The following describes two proteins that form a bound complex.

Sequence of protein 2:
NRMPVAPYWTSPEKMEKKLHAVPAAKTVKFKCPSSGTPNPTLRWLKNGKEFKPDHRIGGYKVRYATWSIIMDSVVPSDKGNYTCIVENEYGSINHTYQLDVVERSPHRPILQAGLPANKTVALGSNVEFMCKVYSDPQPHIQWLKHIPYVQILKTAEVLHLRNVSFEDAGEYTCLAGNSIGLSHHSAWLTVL

Sequence of protein 1:
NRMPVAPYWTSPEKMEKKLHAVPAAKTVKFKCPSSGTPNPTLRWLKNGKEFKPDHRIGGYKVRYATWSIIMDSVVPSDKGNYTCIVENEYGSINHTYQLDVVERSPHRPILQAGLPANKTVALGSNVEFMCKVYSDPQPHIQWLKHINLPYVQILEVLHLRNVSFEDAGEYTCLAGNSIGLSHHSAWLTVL

Contacts between the two chains:
Residue M136 in protein 2 contacts residue S79 in protein 1 (closest heavy-atom distance 3.6 Å).
Residue M136 in protein 2 contacts residue V81 in protein 1 (closest heavy-atom distance 3.9 Å).
Residue E134 in protein 2 is in contact with residue G64 in protein 1 (closest heavy-atom distance 2.9 Å).
Residue K138 in protein 2 interacts with residue E109 in protein 1 (closest heavy-atom distance 2.9 Å).
Residue I63 in protein 2 is in contact with residue E134 in protein 1 (closest heavy-atom distance 3.5 Å).
Residue I63 in protein 2 is in contact with residue M136 in protein 1 (closest heavy-atom distance 3.2 Å).
Residue V81 in protein 2 is in contact with residue M136 in protein 1 (closest heavy-atom distance 4.0 Å).
Residue A31 in protein 2 contacts residue A123 in protein 1 (closest heavy-atom distance 4.0 Å).
Residue S79 in protein 2 contacts residue M136 in protein 1 (closest heavy-atom distance 3.3 Å).
Residue A31 in protein 2 contacts residue L121 in protein 1 (closest heavy-atom distance 3.9 Å).
Residue A119 in protein 2 interacts with residue A30 in protein 1 (closest heavy-atom distance 4.3 Å).
Residue N124 in protein 2 interacts with residue D78 in protein 1 (closest heavy-atom distance 4.3 Å).
Residue L121 in protein 2 is in contact with residue V81 in protein 1 (closest heavy-atom distance 3.8 Å).
Residue L117 in protein 2 contacts residue H113 in protein 1 (closest heavy-atom distance 4.5 Å).
Residue Q118 in protein 2 contacts residue A30 in protein 1 (closest heavy-atom distance 4.8 Å).
Residue S79 in protein 2 interacts with residue L121 in protein 1 (closest heavy-atom distance 3.5 Å).
Residue S79 in protein 2 interacts with residue A123 in protein 1 (closest heavy-atom distance 4.4 Å).
Residue H113 in protein 2 contacts residue I116 in protein 1 (closest heavy-atom distance 4.3 Å).
Residue H113 in protein 2 contacts residue L117 in protein 1 (closest heavy-atom distance 4.6 Å).
Residue M136 in protein 2 interacts with residue I63 in protein 1 (closest heavy-atom distance 3.6 Å).
Residue A31 in protein 2 interacts with residue A119 in protein 1 (closest heavy-atom distance 4.2 Å).
Residue L121 in protein 2 contacts residue S79 in protein 1 (closest heavy-atom distance 3.3 Å).
Residue R110 in protein 2 is in contact with residue A119 in protein 1 (closest heavy-atom distance 3.8 Å).
Residue A31 in protein 2 is in contact with residue G120 in protein 1 (closest heavy-atom distance 3.6 Å).
Residue E134 in protein 2 is in contact with residue G65 in protein 1 (closest heavy-atom distance 4.6 Å).
Residue K125 in protein 2 is in contact with residue D78 in protein 1 (closest heavy-atom distance 2.9 Å).
Residue A123 in protein 2 contacts residue S79 in protein 1 (closest heavy-atom distance 4.3 Å).
Residue E134 in protein 2 is in contact with residue I63 in protein 1 (closest heavy-atom distance 3.4 Å).
Residue A119 in protein 2 is in contact with residue R110 in protein 1 (closest heavy-atom distance 3.7 Å).
Residue I116 in protein 2 interacts with residue I116 in protein 1 (closest heavy-atom distance 4.1 Å).
Residue A30 in protein 2 is in contact with residue A119 in protein 1 (closest heavy-atom distance 4.3 Å).
Residue L121 in protein 2 interacts with residue A31 in protein 1 (closest heavy-atom distance 3.7 Å).
Residue T126 in protein 2 interacts with residue D78 in protein 1 (closest heavy-atom distance 5.0 Å).
Residue E109 in protein 2 contacts residue Q118 in protein 1 (closest heavy-atom distance 3.1 Å).
Residue I63 in protein 2 contacts residue V185 in protein 1 (closest heavy-atom distance 3.7 Å).
Residue G64 in protein 2 contacts residue E134 in protein 1 (closest heavy-atom distance 3.0 Å).
Residue A119 in protein 2 contacts residue A31 in protein 1 (closest heavy-atom distance 4.2 Å).
Residue Q118 in protein 2 interacts with residue E109 in protein 1 (closest heavy-atom distance 3.2 Å).
Residue E134 in protein 2 contacts residue R62 in protein 1 (closest heavy-atom distance 4.6 Å).
Residue K125 in protein 2 interacts with residue G64 in protein 1 (closest heavy-atom distance 4.8 Å).
Residue G64 in protein 2 contacts residue K125 in protein 1 (closest heavy-atom distance 4.8 Å).
Residue R62 in protein 2 is in contact with residue E134 in protein 1 (closest heavy-atom distance 4.7 Å).
Residue G120 in protein 2 is in contact with residue A30 in protein 1 (closest heavy-atom distance 5.0 Å).
Residue D78 in protein 2 interacts with residue K125 in protein 1 (closest heavy-atom distance 3.0 Å).
Residue Q118 in protein 2 is in contact with residue R110 in protein 1 (closest heavy-atom distance 3.0 Å).
Residue P112 in protein 2 is in contact with residue A119 in protein 1 (closest heavy-atom distance 3.9 Å).
Residue D78 in protein 2 interacts with residue N124 in protein 1 (closest heavy-atom distance 4.4 Å).
Residue R110 in protein 2 is in contact with residue Q118 in protein 1 (closest heavy-atom distance 3.2 Å).
Residue A119 in protein 2 is in contact with residue P112 in protein 1 (closest heavy-atom distance 3.7 Å).
Residue G120 in protein 2 is in contact with residue A31 in protein 1 (closest heavy-atom distance 3.5 Å).
Residue I116 in protein 2 contacts residue H113 in protein 1 (closest heavy-atom distance 4.4 Å).
Residue A30 in protein 2 interacts with residue Q118 in protein 1 (closest heavy-atom distance 4.8 Å).
Residue V81 in protein 2 contacts residue L121 in protein 1 (closest heavy-atom distance 3.8 Å).
Residue V185 in protein 2 is in contact with residue I63 in protein 1 (closest heavy-atom distance 3.6 Å).
Residue E109 in protein 2 is in contact with residue K138 in protein 1 (closest heavy-atom distance 3.1 Å).
Residue G65 in protein 2 contacts residue E134 in protein 1 (closest heavy-atom distance 4.5 Å).
Residue A123 in protein 2 is in contact with residue A31 in protein 1 (closest heavy-atom distance 3.8 Å).